Sequence of protein 2:
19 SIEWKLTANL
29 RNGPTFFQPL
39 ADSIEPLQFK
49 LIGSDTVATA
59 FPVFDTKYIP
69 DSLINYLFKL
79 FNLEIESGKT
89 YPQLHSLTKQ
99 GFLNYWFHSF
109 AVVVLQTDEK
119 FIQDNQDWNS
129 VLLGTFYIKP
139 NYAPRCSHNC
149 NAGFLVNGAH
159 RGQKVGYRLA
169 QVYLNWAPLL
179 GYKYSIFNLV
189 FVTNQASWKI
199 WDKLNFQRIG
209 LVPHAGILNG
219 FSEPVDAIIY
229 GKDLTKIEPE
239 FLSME

This data describes a binding interaction between two proteins.

Sequence of protein 1:
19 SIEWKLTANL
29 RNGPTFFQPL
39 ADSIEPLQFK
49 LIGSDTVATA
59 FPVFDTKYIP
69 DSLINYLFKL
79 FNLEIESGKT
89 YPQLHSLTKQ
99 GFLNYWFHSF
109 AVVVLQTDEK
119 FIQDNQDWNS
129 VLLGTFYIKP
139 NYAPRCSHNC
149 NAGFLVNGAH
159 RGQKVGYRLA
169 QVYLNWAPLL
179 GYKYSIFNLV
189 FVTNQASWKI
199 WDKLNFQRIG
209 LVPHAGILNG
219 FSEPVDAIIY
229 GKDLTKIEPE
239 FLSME

Residue-level contacts at the interface:
Residue G214 in protein 2 is in contact with residue R143 in protein 1 (closest heavy-atom distance 3.7 Å).
Residue V210 in protein 2 interacts with residue N147 in protein 1 (closest heavy-atom distance 3.9 Å).
Residue F189 in protein 2 interacts with residue C144 in protein 1 (closest heavy-atom distance 3.7 Å).
Residue P90 in protein 2 is in contact with residue P142 in protein 1 (closest heavy-atom distance 3.6 Å).
Residue G86 in protein 2 contacts residue R143 in protein 1 (closest heavy-atom distance 3.7 Å).
Residue H212 in protein 2 interacts with residue H146 in protein 1 (closest heavy-atom distance 2.9 Å).
Residue F34 in protein 2 interacts with residue L92 in protein 1 (closest heavy-atom distance 4.0 Å).
Residue V210 in protein 2 interacts with residue I184 in protein 1 (closest heavy-atom distance 3.9 Å).
Residue R143 in protein 2 is in contact with residue G86 in protein 1 (closest heavy-atom distance 3.7 Å).
Residue L209 in protein 2 is in contact with residue I207 in protein 1 (closest heavy-atom distance 3.5 Å).
Residue C144 in protein 2 contacts residue P90 in protein 1 (closest heavy-atom distance 4.0 Å).
Residue L92 in protein 2 is in contact with residue P142 in protein 1 (closest heavy-atom distance 3.7 Å).
Residue Q91 in protein 2 is in contact with residue A141 in protein 1 (closest heavy-atom distance 4.0 Å).
Residue G208 in protein 2 contacts residue I207 in protein 1 (closest heavy-atom distance 3.0 Å).
Residue P90 in protein 2 contacts residue A141 in protein 1 (closest heavy-atom distance 3.7 Å).
Residue N147 in protein 2 is in contact with residue V210 in protein 1 (closest heavy-atom distance 3.9 Å).
Residue I184 in protein 2 is in contact with residue V210 in protein 1 (closest heavy-atom distance 3.9 Å).
Residue P142 in protein 2 is in contact with residue L92 in protein 1 (closest heavy-atom distance 3.7 Å).
Residue H146 in protein 2 contacts residue H212 in protein 1 (closest heavy-atom distance 2.9 Å).
Residue A141 in protein 2 interacts with residue P90 in protein 1 (closest heavy-atom distance 3.7 Å).
Residue L187 in protein 2 interacts with residue Y140 in protein 1 (closest heavy-atom distance 3.6 Å).
Residue L92 in protein 2 is in contact with residue F34 in protein 1 (closest heavy-atom distance 4.0 Å).
Residue R143 in protein 2 is in contact with residue P90 in protein 1 (closest heavy-atom distance 2.9 Å).
Residue A213 in protein 2 is in contact with residue C144 in protein 1 (closest heavy-atom distance 3.3 Å).
Residue C144 in protein 2 is in contact with residue A213 in protein 1 (closest heavy-atom distance 3.3 Å).
Residue T33 in protein 2 interacts with residue L92 in protein 1 (closest heavy-atom distance 4.0 Å).
Residue L216 in protein 2 is in contact with residue R143 in protein 1 (closest heavy-atom distance 3.8 Å).
Residue R143 in protein 2 contacts residue L92 in protein 1 (closest heavy-atom distance 3.5 Å).
Residue C144 in protein 2 interacts with residue F189 in protein 1 (closest heavy-atom distance 3.7 Å).
Residue L92 in protein 2 is in contact with residue R143 in protein 1 (closest heavy-atom distance 3.5 Å).
Residue L187 in protein 2 contacts residue C144 in protein 1 (closest heavy-atom distance 4.1 Å).
Residue L92 in protein 2 is in contact with residue T33 in protein 1 (closest heavy-atom distance 4.0 Å).
Residue N147 in protein 2 is in contact with residue A213 in protein 1 (closest heavy-atom distance 3.1 Å).
Residue R143 in protein 2 is in contact with residue N217 in protein 1 (closest heavy-atom distance 3.6 Å).
Residue R143 in protein 2 contacts residue Y89 in protein 1 (closest heavy-atom distance 3.9 Å).
Residue P90 in protein 2 is in contact with residue R143 in protein 1 (closest heavy-atom distance 2.9 Å).
Residue P90 in protein 2 is in contact with residue C144 in protein 1 (closest heavy-atom distance 4.0 Å).
Residue R143 in protein 2 is in contact with residue A213 in protein 1 (closest heavy-atom distance 4.1 Å).
Residue Y140 in protein 2 interacts with residue L187 in protein 1 (closest heavy-atom distance 3.6 Å).
Residue I215 in protein 2 contacts residue R143 in protein 1 (closest heavy-atom distance 2.9 Å).
Residue P142 in protein 2 interacts with residue P90 in protein 1 (closest heavy-atom distance 3.6 Å).
Residue I207 in protein 2 contacts residue G208 in protein 1 (closest heavy-atom distance 3.0 Å).
Residue R143 in protein 2 is in contact with residue G214 in protein 1 (closest heavy-atom distance 3.7 Å).
Residue Y182 in protein 2 interacts with residue P211 in protein 1 (closest heavy-atom distance 3.6 Å).
Residue H146 in protein 2 contacts residue A213 in protein 1 (closest heavy-atom distance 3.1 Å).
Residue A141 in protein 2 interacts with residue Q91 in protein 1 (closest heavy-atom distance 4.0 Å).
Residue P211 in protein 2 interacts with residue Y182 in protein 1 (closest heavy-atom distance 3.6 Å).
Residue I207 in protein 2 is in contact with residue L209 in protein 1 (closest heavy-atom distance 3.5 Å).
Residue R143 in protein 2 contacts residue I215 in protein 1 (closest heavy-atom distance 2.9 Å).
Residue I207 in protein 2 contacts residue I207 in protein 1 (closest heavy-atom distance 3.6 Å).
Residue Y89 in protein 2 contacts residue R143 in protein 1 (closest heavy-atom distance 3.9 Å).
Residue C144 in protein 2 interacts with residue L187 in protein 1 (closest heavy-atom distance 4.1 Å).
Residue R143 in protein 2 contacts residue Q91 in protein 1 (closest heavy-atom distance 3.6 Å).
Residue Q91 in protein 2 contacts residue R143 in protein 1 (closest heavy-atom distance 3.6 Å).
Residue A213 in protein 2 interacts with residue N147 in protein 1 (closest heavy-atom distance 3.1 Å).
Residue G214 in protein 2 contacts residue C144 in protein 1 (closest heavy-atom distance 3.6 Å).
Residue A213 in protein 2 interacts with residue H146 in protein 1 (closest heavy-atom distance 3.1 Å).
Residue R143 in protein 2 is in contact with residue L216 in protein 1 (closest heavy-atom distance 3.8 Å).
Residue C144 in protein 2 is in contact with residue G214 in protein 1 (closest heavy-atom distance 3.6 Å).
Residue N217 in protein 2 is in contact with residue R143 in protein 1 (closest heavy-atom distance 3.6 Å).